Sequence of chain B:
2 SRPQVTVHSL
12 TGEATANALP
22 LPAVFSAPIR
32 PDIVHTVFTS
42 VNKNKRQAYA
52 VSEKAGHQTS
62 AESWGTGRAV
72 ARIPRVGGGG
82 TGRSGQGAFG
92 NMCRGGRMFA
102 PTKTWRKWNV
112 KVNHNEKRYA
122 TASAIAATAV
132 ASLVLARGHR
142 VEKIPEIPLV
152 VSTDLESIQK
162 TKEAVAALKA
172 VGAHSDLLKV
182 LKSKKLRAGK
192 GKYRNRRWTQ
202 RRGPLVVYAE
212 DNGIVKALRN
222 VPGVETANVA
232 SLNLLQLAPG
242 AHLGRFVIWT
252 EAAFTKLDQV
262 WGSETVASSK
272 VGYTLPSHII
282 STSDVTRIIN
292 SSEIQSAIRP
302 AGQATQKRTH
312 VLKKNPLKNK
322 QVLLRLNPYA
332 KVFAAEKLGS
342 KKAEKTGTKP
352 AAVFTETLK

The following describes two proteins that form a bound complex.

Sequence of chain A:
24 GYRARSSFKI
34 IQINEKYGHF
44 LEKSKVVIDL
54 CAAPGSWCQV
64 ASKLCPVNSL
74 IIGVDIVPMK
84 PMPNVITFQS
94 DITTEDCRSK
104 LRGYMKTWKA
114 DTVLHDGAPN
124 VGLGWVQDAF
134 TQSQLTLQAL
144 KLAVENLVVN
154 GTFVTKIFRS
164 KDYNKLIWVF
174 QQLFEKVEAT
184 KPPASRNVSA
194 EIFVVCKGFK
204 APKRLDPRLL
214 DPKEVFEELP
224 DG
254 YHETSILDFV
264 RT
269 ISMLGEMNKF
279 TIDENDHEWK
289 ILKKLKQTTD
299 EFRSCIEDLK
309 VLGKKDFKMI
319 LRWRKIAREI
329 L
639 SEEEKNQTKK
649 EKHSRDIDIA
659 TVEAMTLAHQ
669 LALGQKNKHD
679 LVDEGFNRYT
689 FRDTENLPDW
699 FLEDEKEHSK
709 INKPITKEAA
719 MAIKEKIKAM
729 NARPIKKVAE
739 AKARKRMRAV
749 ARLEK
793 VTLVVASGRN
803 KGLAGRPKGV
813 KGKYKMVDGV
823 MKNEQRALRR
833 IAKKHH

Residue-level contacts at the interface:
Residue G804 in chain A contacts residue V71 in chain B (closest heavy-atom distance 5.0 Å).
Residue A798 in chain A is in contact with residue G68 in chain B (closest heavy-atom distance 4.0 Å).
Residue G804 in chain A contacts residue R69 in chain B (closest heavy-atom distance 2.5 Å).
Residue M818 in chain A is in contact with residue T67 in chain B (closest heavy-atom distance 3.7 Å).
Residue G804 in chain A interacts with residue A70 in chain B (closest heavy-atom distance 4.5 Å).
Residue A798 in chain A interacts with residue R69 in chain B (closest heavy-atom distance 4.8 Å).
Residue K803 in chain A is in contact with residue R69 in chain B (closest heavy-atom distance 3.7 Å).
Residue L805 in chain A interacts with residue W65 in chain B (closest heavy-atom distance 4.8 Å).
Residue V819 in chain A interacts with residue R69 in chain B (closest heavy-atom distance 5.0 Å).
Residue K803 in chain A contacts residue A70 in chain B (closest heavy-atom distance 5.0 Å).
Residue L805 in chain A interacts with residue R69 in chain B (closest heavy-atom distance 4.0 Å).
Residue M818 in chain A contacts residue R69 in chain B (closest heavy-atom distance 5.0 Å).
Residue A806 in chain A interacts with residue W65 in chain B (closest heavy-atom distance 4.5 Å).
Residue V796 in chain A interacts with residue G68 in chain B (closest heavy-atom distance 4.4 Å).
Residue V819 in chain A is in contact with residue G68 in chain B (closest heavy-atom distance 3.1 Å).
Residue D820 in chain A interacts with residue G68 in chain B (closest heavy-atom distance 3.5 Å).
Residue M818 in chain A is in contact with residue G68 in chain B (closest heavy-atom distance 3.2 Å).
Residue N802 in chain A interacts with residue R69 in chain B (closest heavy-atom distance 4.3 Å).
Residue A798 in chain A contacts residue A70 in chain B (closest heavy-atom distance 4.1 Å).